Sequence of protein 2:
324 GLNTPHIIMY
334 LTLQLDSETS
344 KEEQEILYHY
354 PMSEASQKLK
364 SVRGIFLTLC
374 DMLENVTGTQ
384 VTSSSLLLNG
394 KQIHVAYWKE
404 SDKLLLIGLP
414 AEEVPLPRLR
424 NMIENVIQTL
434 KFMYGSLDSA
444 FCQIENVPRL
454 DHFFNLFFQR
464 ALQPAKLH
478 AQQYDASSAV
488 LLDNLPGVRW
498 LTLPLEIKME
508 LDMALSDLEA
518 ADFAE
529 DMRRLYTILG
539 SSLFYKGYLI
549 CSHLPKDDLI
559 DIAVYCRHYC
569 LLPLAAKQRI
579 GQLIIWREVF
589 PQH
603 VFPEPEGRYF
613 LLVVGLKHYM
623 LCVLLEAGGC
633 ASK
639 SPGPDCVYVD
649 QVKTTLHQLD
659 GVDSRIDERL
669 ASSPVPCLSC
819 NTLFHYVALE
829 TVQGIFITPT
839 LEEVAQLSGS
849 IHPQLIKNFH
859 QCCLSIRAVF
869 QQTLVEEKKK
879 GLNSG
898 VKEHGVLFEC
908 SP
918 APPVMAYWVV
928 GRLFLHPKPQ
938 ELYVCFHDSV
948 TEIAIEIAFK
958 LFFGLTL

Contacts between the two chains:
Residue M375 in protein 2 contacts residue V42 in protein 1 (closest heavy-atom distance 3.4 Å).
Residue T385 in protein 2 interacts with residue R64 in protein 1 (closest heavy-atom distance 2.7 Å).
Residue G902 in protein 2 interacts with residue C365 in protein 1 (closest heavy-atom distance 3.2 Å).
Residue Q383 in protein 2 is in contact with residue E66 in protein 1 (closest heavy-atom distance 3.1 Å).
Residue V379 in protein 2 is in contact with residue L84 in protein 1 (closest heavy-atom distance 3.6 Å).
Residue K899 in protein 2 contacts residue T376 in protein 1 (closest heavy-atom distance 3.7 Å).
Residue S364 in protein 2 contacts residue F52 in protein 1 (closest heavy-atom distance 3.5 Å).
Residue L389 in protein 2 contacts residue L60 in protein 1 (closest heavy-atom distance 3.5 Å).
Residue T385 in protein 2 is in contact with residue E66 in protein 1 (closest heavy-atom distance 3.3 Å).
Residue W925 in protein 2 interacts with residue Y366 in protein 1 (closest heavy-atom distance 3.4 Å).
Residue E900 in protein 2 is in contact with residue L367 in protein 1 (closest heavy-atom distance 3.2 Å).
Residue V898 in protein 2 contacts residue L369 in protein 1 (closest heavy-atom distance 3.4 Å).
Residue S386 in protein 2 is in contact with residue R64 in protein 1 (closest heavy-atom distance 2.7 Å).
Residue T382 in protein 2 interacts with residue T65 in protein 1 (closest heavy-atom distance 3.5 Å).
Residue I950 in protein 2 contacts residue H401 in protein 1 (closest heavy-atom distance 3.5 Å).
Residue L904 in protein 2 contacts residue A364 in protein 1 (closest heavy-atom distance 2.7 Å).
Residue V867 in protein 2 contacts residue L336 in protein 1 (closest heavy-atom distance 3.5 Å).
Residue Q870 in protein 2 contacts residue V88 in protein 1 (closest heavy-atom distance 3.6 Å).
Residue K899 in protein 2 interacts with residue T371 in protein 1 (closest heavy-atom distance 2.9 Å).
Residue H901 in protein 2 contacts residue L367 in protein 1 (closest heavy-atom distance 3.4 Å).
Residue H901 in protein 2 is in contact with residue C365 in protein 1 (closest heavy-atom distance 3.7 Å).
Residue G902 in protein 2 contacts residue Y366 in protein 1 (closest heavy-atom distance 2.7 Å).
Residue H933 in protein 2 contacts residue E372 in protein 1 (closest heavy-atom distance 2.9 Å).
Residue V365 in protein 2 interacts with residue F52 in protein 1 (closest heavy-atom distance 3.7 Å).
Residue V927 in protein 2 interacts with residue Y366 in protein 1 (closest heavy-atom distance 3.0 Å).
Residue K899 in protein 2 interacts with residue V368 in protein 1 (closest heavy-atom distance 2.8 Å).
Residue K899 in protein 2 interacts with residue G370 in protein 1 (closest heavy-atom distance 3.5 Å).
Residue M375 in protein 2 is in contact with residue S45 in protein 1 (closest heavy-atom distance 3.4 Å).
Residue H901 in protein 2 contacts residue Y366 in protein 1 (closest heavy-atom distance 3.2 Å).
Residue S364 in protein 2 is in contact with residue L56 in protein 1 (closest heavy-atom distance 3.3 Å).
Residue V379 in protein 2 is in contact with residue V42 in protein 1 (closest heavy-atom distance 3.4 Å).
Residue I368 in protein 2 contacts residue V49 in protein 1 (closest heavy-atom distance 3.5 Å).
Residue S386 in protein 2 is in contact with residue A63 in protein 1 (closest heavy-atom distance 3.1 Å).
Residue I368 in protein 2 is in contact with residue F52 in protein 1 (closest heavy-atom distance 3.5 Å).
Residue E900 in protein 2 contacts residue Y366 in protein 1 (closest heavy-atom distance 3.5 Å).
Residue L904 in protein 2 is in contact with residue R404 in protein 1 (closest heavy-atom distance 3.6 Å).
Residue K899 in protein 2 is in contact with residue E373 in protein 1 (closest heavy-atom distance 3.6 Å).
Residue E900 in protein 2 is in contact with residue V368 in protein 1 (closest heavy-atom distance 2.7 Å).
Residue L390 in protein 2 contacts residue V58 in protein 1 (closest heavy-atom distance 3.4 Å).
Residue L389 in protein 2 is in contact with residue Q59 in protein 1 (closest heavy-atom distance 3.5 Å).
Residue V903 in protein 2 interacts with residue C365 in protein 1 (closest heavy-atom distance 3.6 Å).
Residue L391 in protein 2 interacts with residue V58 in protein 1 (closest heavy-atom distance 3.7 Å).
Residue V365 in protein 2 interacts with residue L56 in protein 1 (closest heavy-atom distance 3.6 Å).
Residue E906 in protein 2 interacts with residue P362 in protein 1 (closest heavy-atom distance 2.8 Å).
Residue S388 in protein 2 interacts with residue S62 in protein 1 (closest heavy-atom distance 2.8 Å).
Residue D945 in protein 2 contacts residue R404 in protein 1 (closest heavy-atom distance 2.6 Å).
Residue M375 in protein 2 interacts with residue L46 in protein 1 (closest heavy-atom distance 3.5 Å).
Residue L904 in protein 2 contacts residue R363 in protein 1 (closest heavy-atom distance 3.0 Å).
Residue T380 in protein 2 is in contact with residue T68 in protein 1 (closest heavy-atom distance 3.6 Å).
Residue L390 in protein 2 is in contact with residue Q59 in protein 1 (closest heavy-atom distance 2.9 Å).
Residue Q383 in protein 2 interacts with residue T65 in protein 1 (closest heavy-atom distance 3.1 Å).
Residue V903 in protein 2 interacts with residue A364 in protein 1 (closest heavy-atom distance 3.0 Å).
Residue L932 in protein 2 interacts with residue E372 in protein 1 (closest heavy-atom distance 2.8 Å).
Residue V384 in protein 2 contacts residue R64 in protein 1 (closest heavy-atom distance 3.6 Å).
Residue E874 in protein 2 interacts with residue V88 in protein 1 (closest heavy-atom distance 3.4 Å).
Residue T948 in protein 2 interacts with residue H401 in protein 1 (closest heavy-atom distance 3.6 Å).
Residue T380 in protein 2 is in contact with residue T65 in protein 1 (closest heavy-atom distance 3.2 Å).
Residue T382 in protein 2 interacts with residue N67 in protein 1 (closest heavy-atom distance 3.2 Å).
Residue S388 in protein 2 contacts residue S61 in protein 1 (closest heavy-atom distance 2.8 Å).
Residue S387 in protein 2 contacts residue S62 in protein 1 (closest heavy-atom distance 2.9 Å).

Sequence of protein 1:
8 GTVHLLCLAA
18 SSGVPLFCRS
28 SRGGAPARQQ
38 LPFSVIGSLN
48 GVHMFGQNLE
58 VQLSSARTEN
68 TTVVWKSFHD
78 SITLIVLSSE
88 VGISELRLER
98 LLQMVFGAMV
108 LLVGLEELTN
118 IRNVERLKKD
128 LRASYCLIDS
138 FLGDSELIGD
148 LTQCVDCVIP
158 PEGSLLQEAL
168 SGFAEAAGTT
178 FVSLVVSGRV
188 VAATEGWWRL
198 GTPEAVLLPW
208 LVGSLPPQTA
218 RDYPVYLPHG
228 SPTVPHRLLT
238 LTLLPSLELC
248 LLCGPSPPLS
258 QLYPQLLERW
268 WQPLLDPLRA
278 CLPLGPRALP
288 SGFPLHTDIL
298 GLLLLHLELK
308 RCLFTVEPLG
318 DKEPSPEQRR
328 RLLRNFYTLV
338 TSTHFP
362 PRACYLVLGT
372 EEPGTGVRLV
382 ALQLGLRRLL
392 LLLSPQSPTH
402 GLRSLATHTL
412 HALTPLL

This data describes a binding interaction between two proteins.